Sequence of chain A:
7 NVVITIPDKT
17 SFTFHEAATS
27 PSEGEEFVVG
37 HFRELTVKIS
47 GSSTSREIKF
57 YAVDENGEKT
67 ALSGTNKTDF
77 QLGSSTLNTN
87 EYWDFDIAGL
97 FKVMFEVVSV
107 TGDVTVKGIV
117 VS

Interface contacts:
Residue T11 in chain B is in contact with residue T11 in chain A (closest heavy-atom distance 3.7 Å).
Residue K73 in chain B interacts with residue L68 in chain A (closest heavy-atom distance 3.9 Å).
Residue I10 in chain B is in contact with residue I12 in chain A (closest heavy-atom distance 3.2 Å).
Residue K15 in chain B is in contact with residue V35 in chain A (closest heavy-atom distance 3.5 Å).
Residue Y88 in chain B interacts with residue V59 in chain A (closest heavy-atom distance 3.6 Å).
Residue Y88 in chain B is in contact with residue D60 in chain A (closest heavy-atom distance 3.5 Å).
Residue K15 in chain B interacts with residue H37 in chain A (closest heavy-atom distance 3.7 Å).
Residue K44 in chain B contacts residue E64 in chain A (closest heavy-atom distance 2.6 Å).
Residue T11 in chain B is in contact with residue S118 in chain A (closest heavy-atom distance 2.6 Å).
Residue N86 in chain B interacts with residue T66 in chain A (closest heavy-atom distance 2.6 Å).
Residue F76 in chain B contacts residue S69 in chain A (closest heavy-atom distance 3.4 Å).
Residue T11 in chain B is in contact with residue D14 in chain A (closest heavy-atom distance 4.0 Å).
Residue I115 in chain B contacts residue F97 in chain A (closest heavy-atom distance 3.9 Å).
Residue I12 in chain B is in contact with residue H37 in chain A (closest heavy-atom distance 3.7 Å).
Residue D75 in chain B is in contact with residue S69 in chain A (closest heavy-atom distance 4.2 Å).
Residue N86 in chain B is in contact with residue E64 in chain A (closest heavy-atom distance 3.2 Å).
Residue V8 in chain B is in contact with residue I10 in chain A (closest heavy-atom distance 3.3 Å).
Residue K73 in chain B is in contact with residue L96 in chain A (closest heavy-atom distance 3.9 Å).
Residue V117 in chain B contacts residue R39 in chain A (closest heavy-atom distance 3.6 Å).
Residue I12 in chain B contacts residue D14 in chain A (closest heavy-atom distance 4.1 Å).
Residue V9 in chain B contacts residue T11 in chain A (closest heavy-atom distance 3.5 Å).
Residue T74 in chain B is in contact with residue T66 in chain A (closest heavy-atom distance 3.6 Å).
Residue S46 in chain B is in contact with residue E64 in chain A (closest heavy-atom distance 3.5 Å).
Residue S118 in chain B is in contact with residue R39 in chain A (closest heavy-atom distance 3.0 Å).
Residue N7 in chain B contacts residue V9 in chain A (closest heavy-atom distance 3.4 Å).
Residue V9 in chain B interacts with residue I12 in chain A (closest heavy-atom distance 3.0 Å).
Residue P13 in chain B interacts with residue R39 in chain A (closest heavy-atom distance 3.4 Å).
Residue V117 in chain B interacts with residue A94 in chain A (closest heavy-atom distance 3.5 Å).
Residue T11 in chain B is in contact with residue I12 in chain A (closest heavy-atom distance 2.9 Å).
Residue N7 in chain B is in contact with residue I10 in chain A (closest heavy-atom distance 2.9 Å).
Residue N86 in chain B contacts residue K65 in chain A (closest heavy-atom distance 2.9 Å).
Residue K15 in chain B contacts residue F38 in chain A (closest heavy-atom distance 2.8 Å).
Residue K73 in chain B contacts residue A67 in chain A (closest heavy-atom distance 4.2 Å).
Residue V9 in chain B contacts residue I10 in chain A (closest heavy-atom distance 2.9 Å).
Residue I115 in chain B interacts with residue L96 in chain A (closest heavy-atom distance 3.8 Å).
Residue I115 in chain B is in contact with residue A94 in chain A (closest heavy-atom distance 4.1 Å).
Residue K15 in chain B interacts with residue G36 in chain A (closest heavy-atom distance 2.7 Å).
Residue T42 in chain B is in contact with residue G95 in chain A (closest heavy-atom distance 3.4 Å).
Residue V9 in chain B contacts residue V9 in chain A (closest heavy-atom distance 3.9 Å).
Residue N7 in chain B interacts with residue V8 in chain A (closest heavy-atom distance 4.2 Å).
Residue I12 in chain B contacts residue S118 in chain A (closest heavy-atom distance 3.7 Å).
Residue I10 in chain B is in contact with residue P13 in chain A (closest heavy-atom distance 4.0 Å).
Residue T74 in chain B is in contact with residue A67 in chain A (closest heavy-atom distance 2.6 Å).
Residue K44 in chain B contacts residue D60 in chain A (closest heavy-atom distance 2.8 Å).
Residue I115 in chain B interacts with residue G95 in chain A (closest heavy-atom distance 3.4 Å).
Residue E40 in chain B contacts residue R39 in chain A (closest heavy-atom distance 4.1 Å).
Residue K15 in chain B is in contact with residue A94 in chain A (closest heavy-atom distance 2.9 Å).
Residue Y88 in chain B contacts residue T66 in chain A (closest heavy-atom distance 3.5 Å).
Residue T11 in chain B contacts residue P13 in chain A (closest heavy-atom distance 4.2 Å).
Residue T74 in chain B is in contact with residue S69 in chain A (closest heavy-atom distance 2.5 Å).
Residue K73 in chain B contacts residue S69 in chain A (closest heavy-atom distance 3.0 Å).
Residue I10 in chain B contacts residue D14 in chain A (closest heavy-atom distance 3.6 Å).
Residue K44 in chain B interacts with residue T66 in chain A (closest heavy-atom distance 3.7 Å).
Residue K73 in chain B is in contact with residue D92 in chain A (closest heavy-atom distance 2.9 Å).
Residue Y88 in chain B is in contact with residue A58 in chain A (closest heavy-atom distance 3.4 Å).
Residue V8 in chain B contacts residue I12 in chain A (closest heavy-atom distance 4.0 Å).
Residue D90 in chain B contacts residue D92 in chain A (closest heavy-atom distance 4.0 Å).
Residue F76 in chain B interacts with residue L78 in chain A (closest heavy-atom distance 3.6 Å).
Residue P13 in chain B interacts with residue H37 in chain A (closest heavy-atom distance 3.2 Å).
Residue Y88 in chain B is in contact with residue L96 in chain A (closest heavy-atom distance 3.7 Å).

The following describes two proteins that form a bound complex.

Sequence of chain B:
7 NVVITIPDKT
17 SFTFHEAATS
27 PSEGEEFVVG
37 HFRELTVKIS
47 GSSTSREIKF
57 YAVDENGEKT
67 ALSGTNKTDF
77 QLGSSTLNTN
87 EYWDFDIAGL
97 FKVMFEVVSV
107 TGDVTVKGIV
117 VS